Residue-level contacts at the interface:
Residue G411 in chain B contacts residue L24 in chain A (closest heavy-atom distance 4.9 Å).
Residue M414 in chain B interacts with residue L24 in chain A (closest heavy-atom distance 4.0 Å).
Residue I428 in chain B interacts with residue W13 in chain A (closest heavy-atom distance 3.9 Å).
Residue N412 in chain B is in contact with residue L24 in chain A (closest heavy-atom distance 4.9 Å).
Residue G411 in chain B contacts residue F21 in chain A (closest heavy-atom distance 3.7 Å).
Residue N412 in chain B is in contact with residue D23 in chain A (closest heavy-atom distance 3.9 Å).
Residue I428 in chain B interacts with residue L12 in chain A (closest heavy-atom distance 3.5 Å).
Residue K426 in chain B is in contact with residue L12 in chain A (closest heavy-atom distance 4.6 Å).

These two protein chains interact to form a complex.

Sequence of chain B:
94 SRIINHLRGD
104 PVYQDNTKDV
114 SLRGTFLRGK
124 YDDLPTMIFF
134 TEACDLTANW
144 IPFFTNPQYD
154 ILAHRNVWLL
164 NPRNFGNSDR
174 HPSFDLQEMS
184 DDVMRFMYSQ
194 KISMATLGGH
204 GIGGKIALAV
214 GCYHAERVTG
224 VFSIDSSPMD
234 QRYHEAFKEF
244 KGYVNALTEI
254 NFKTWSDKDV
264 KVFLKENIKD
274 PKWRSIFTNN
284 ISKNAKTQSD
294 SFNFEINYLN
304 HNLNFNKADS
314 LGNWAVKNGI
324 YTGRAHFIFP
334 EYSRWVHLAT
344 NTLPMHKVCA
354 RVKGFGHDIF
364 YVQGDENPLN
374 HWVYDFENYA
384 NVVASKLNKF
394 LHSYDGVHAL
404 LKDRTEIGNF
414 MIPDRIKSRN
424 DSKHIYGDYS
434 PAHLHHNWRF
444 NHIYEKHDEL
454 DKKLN

Sequence of chain A:
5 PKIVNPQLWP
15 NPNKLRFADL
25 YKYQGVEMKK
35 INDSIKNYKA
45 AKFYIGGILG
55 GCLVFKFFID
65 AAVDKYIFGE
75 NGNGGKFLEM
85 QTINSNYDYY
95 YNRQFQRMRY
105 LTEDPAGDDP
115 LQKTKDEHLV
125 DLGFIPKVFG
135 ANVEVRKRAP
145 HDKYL